Sequence of chain B:
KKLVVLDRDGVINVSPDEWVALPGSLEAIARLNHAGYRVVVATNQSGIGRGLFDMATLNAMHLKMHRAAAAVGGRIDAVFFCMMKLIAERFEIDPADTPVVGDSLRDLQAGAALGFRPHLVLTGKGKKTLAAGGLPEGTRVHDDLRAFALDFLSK

Sequence of chain A:
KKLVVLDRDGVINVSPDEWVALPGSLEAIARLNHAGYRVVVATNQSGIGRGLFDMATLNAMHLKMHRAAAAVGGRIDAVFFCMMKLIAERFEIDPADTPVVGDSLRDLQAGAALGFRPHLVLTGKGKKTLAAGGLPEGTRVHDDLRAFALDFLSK

This data describes a binding interaction between two proteins.

Contacts between the two chains:
Residue L127 in chain A is in contact with residue G76 in chain B (closest heavy-atom distance 5.0 Å).
Residue F105 in chain A contacts residue D79 in chain B (closest heavy-atom distance 4.7 Å).
Residue C107 in chain A interacts with residue C107 in chain B (closest heavy-atom distance 2.9 Å).
Residue F105 in chain A interacts with residue M80 in chain B (closest heavy-atom distance 3.5 Å).
Residue F106 in chain A contacts residue F78 in chain B (closest heavy-atom distance 4.8 Å).
Residue F106 in chain A contacts residue G76 in chain B (closest heavy-atom distance 3.6 Å).
Residue N84 in chain A contacts residue N84 in chain B (closest heavy-atom distance 3.1 Å).
Residue R131 in chain A contacts residue D79 in chain B (closest heavy-atom distance 2.7 Å).
Residue D79 in chain A contacts residue F105 in chain B (closest heavy-atom distance 4.2 Å).
Residue R75 in chain A is in contact with residue L127 in chain B (closest heavy-atom distance 4.3 Å).
Residue A103 in chain A contacts residue F78 in chain B (closest heavy-atom distance 4.9 Å).
Residue M80 in chain A contacts residue F105 in chain B (closest heavy-atom distance 3.5 Å).
Residue G76 in chain A contacts residue F105 in chain B (closest heavy-atom distance 3.6 Å).
Residue C107 in chain A interacts with residue F106 in chain B (closest heavy-atom distance 3.7 Å).
Residue M80 in chain A contacts residue H87 in chain B (closest heavy-atom distance 3.4 Å).
Residue M80 in chain A contacts residue M80 in chain B (closest heavy-atom distance 3.8 Å).
Residue D79 in chain A is in contact with residue R131 in chain B (closest heavy-atom distance 4.8 Å).
Residue L77 in chain A is in contact with residue L127 in chain B (closest heavy-atom distance 3.7 Å).
Residue G76 in chain A contacts residue C107 in chain B (closest heavy-atom distance 3.4 Å).
Residue M80 in chain A is in contact with residue A103 in chain B (closest heavy-atom distance 4.6 Å).
Residue F106 in chain A is in contact with residue C107 in chain B (closest heavy-atom distance 3.7 Å).
Residue L83 in chain A interacts with residue M80 in chain B (closest heavy-atom distance 4.4 Å).
Residue L83 in chain A is in contact with residue Q70 in chain B (closest heavy-atom distance 4.0 Å).
Residue F105 in chain A contacts residue F78 in chain B (closest heavy-atom distance 3.3 Å).
Residue C107 in chain A interacts with residue Q70 in chain B (closest heavy-atom distance 3.4 Å).
Residue C107 in chain A interacts with residue S71 in chain B (closest heavy-atom distance 3.2 Å).
Residue D79 in chain A is in contact with residue V104 in chain B (closest heavy-atom distance 4.7 Å).
Residue F78 in chain A is in contact with residue F106 in chain B (closest heavy-atom distance 4.9 Å).
Residue L83 in chain A is in contact with residue L83 in chain B (closest heavy-atom distance 3.6 Å).
Residue L77 in chain A is in contact with residue F105 in chain B (closest heavy-atom distance 4.3 Å).
Residue F78 in chain A contacts residue Q70 in chain B (closest heavy-atom distance 2.8 Å).
Residue V104 in chain A is in contact with residue F78 in chain B (closest heavy-atom distance 3.9 Å).
Residue L83 in chain A is in contact with residue F105 in chain B (closest heavy-atom distance 4.9 Å).
Residue H87 in chain A interacts with residue M80 in chain B (closest heavy-atom distance 3.3 Å).
Residue C107 in chain A interacts with residue F78 in chain B (closest heavy-atom distance 4.8 Å).
Residue L127 in chain A is in contact with residue R75 in chain B (closest heavy-atom distance 3.4 Å).
Residue S71 in chain A interacts with residue C107 in chain B (closest heavy-atom distance 2.6 Å).
Residue F105 in chain A interacts with residue L77 in chain B (closest heavy-atom distance 4.8 Å).
Residue Q70 in chain A interacts with residue F78 in chain B (closest heavy-atom distance 2.9 Å).
Residue D79 in chain A contacts residue A103 in chain B (closest heavy-atom distance 4.0 Å).
Residue Q70 in chain A interacts with residue Q70 in chain B (closest heavy-atom distance 2.8 Å).
Residue V104 in chain A is in contact with residue D79 in chain B (closest heavy-atom distance 4.9 Å).
Residue F78 in chain A contacts residue V104 in chain B (closest heavy-atom distance 3.9 Å).
Residue Q70 in chain A is in contact with residue C107 in chain B (closest heavy-atom distance 3.0 Å).
Residue Q70 in chain A is in contact with residue L83 in chain B (closest heavy-atom distance 3.7 Å).
Residue F78 in chain A is in contact with residue F105 in chain B (closest heavy-atom distance 2.9 Å).
Residue L127 in chain A contacts residue L77 in chain B (closest heavy-atom distance 3.6 Å).
Residue A103 in chain A is in contact with residue M80 in chain B (closest heavy-atom distance 4.7 Å).
Residue F105 in chain A interacts with residue G76 in chain B (closest heavy-atom distance 3.3 Å).
Residue M80 in chain A is in contact with residue N84 in chain B (closest heavy-atom distance 3.0 Å).
Residue F78 in chain A is in contact with residue C107 in chain B (closest heavy-atom distance 4.2 Å).
Residue N84 in chain A interacts with residue M80 in chain B (closest heavy-atom distance 3.1 Å).
Residue F106 in chain A contacts residue R75 in chain B (closest heavy-atom distance 4.7 Å).
Residue N69 in chain A is in contact with residue C107 in chain B (closest heavy-atom distance 4.9 Å).
Residue M80 in chain A interacts with residue L83 in chain B (closest heavy-atom distance 4.3 Å).
Residue C107 in chain A interacts with residue G76 in chain B (closest heavy-atom distance 4.0 Å).
Residue G76 in chain A interacts with residue F106 in chain B (closest heavy-atom distance 3.5 Å).
Residue A103 in chain A is in contact with residue D79 in chain B (closest heavy-atom distance 4.2 Å).